The following describes two proteins that form a bound complex.

Sequence of protein 2:
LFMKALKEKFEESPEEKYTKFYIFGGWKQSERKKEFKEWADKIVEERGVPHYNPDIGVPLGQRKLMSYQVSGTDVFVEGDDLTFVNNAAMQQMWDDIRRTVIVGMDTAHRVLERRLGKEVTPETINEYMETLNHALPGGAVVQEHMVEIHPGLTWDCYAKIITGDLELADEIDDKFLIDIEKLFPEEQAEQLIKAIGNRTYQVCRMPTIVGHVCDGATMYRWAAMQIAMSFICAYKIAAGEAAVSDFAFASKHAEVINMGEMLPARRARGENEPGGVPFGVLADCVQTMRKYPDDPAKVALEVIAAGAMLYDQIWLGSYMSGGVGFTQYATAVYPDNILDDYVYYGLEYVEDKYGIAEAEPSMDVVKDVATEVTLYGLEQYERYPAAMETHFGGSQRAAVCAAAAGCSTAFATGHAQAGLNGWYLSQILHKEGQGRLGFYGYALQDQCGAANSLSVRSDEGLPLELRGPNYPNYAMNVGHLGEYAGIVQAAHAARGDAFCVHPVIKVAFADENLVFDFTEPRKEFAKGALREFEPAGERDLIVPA

Sequence of protein 1:
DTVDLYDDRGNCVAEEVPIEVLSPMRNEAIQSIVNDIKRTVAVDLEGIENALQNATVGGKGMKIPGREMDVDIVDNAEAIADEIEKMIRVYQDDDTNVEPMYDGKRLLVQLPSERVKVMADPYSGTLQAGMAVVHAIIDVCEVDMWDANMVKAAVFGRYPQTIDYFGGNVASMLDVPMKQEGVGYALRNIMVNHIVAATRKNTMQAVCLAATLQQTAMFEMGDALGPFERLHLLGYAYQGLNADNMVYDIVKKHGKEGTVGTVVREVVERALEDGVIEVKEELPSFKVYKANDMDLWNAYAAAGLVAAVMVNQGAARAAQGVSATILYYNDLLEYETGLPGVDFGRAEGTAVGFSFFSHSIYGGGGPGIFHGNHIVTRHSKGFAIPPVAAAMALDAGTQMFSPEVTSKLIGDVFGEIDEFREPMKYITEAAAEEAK

Interface contacts:
Residue D466 in protein 2 is in contact with residue R384 in protein 1 (closest heavy-atom distance 2.9 Å).
Residue Q454 in protein 2 interacts with residue R352 in protein 1 (closest heavy-atom distance 4.0 Å).
Residue Y449 in protein 2 interacts with residue V358 in protein 1 (closest heavy-atom distance 4.0 Å).
Residue S465 in protein 2 is in contact with residue K387 in protein 1 (closest heavy-atom distance 3.9 Å).
Residue A272 in protein 2 interacts with residue M184 in protein 1 (closest heavy-atom distance 3.2 Å).
Residue P479 in protein 2 contacts residue H385 in protein 1 (closest heavy-atom distance 2.9 Å).
Residue S465 in protein 2 is in contact with residue D229 in protein 1 (closest heavy-atom distance 2.8 Å).
Residue K438 in protein 2 interacts with residue D337 in protein 1 (closest heavy-atom distance 2.8 Å).
Residue R273 in protein 2 interacts with residue E187 in protein 1 (closest heavy-atom distance 4.0 Å).
Residue M483 in protein 2 is in contact with residue V382 in protein 1 (closest heavy-atom distance 3.8 Å).
Residue R464 in protein 2 is in contact with residue D229 in protein 1 (closest heavy-atom distance 3.0 Å).
Residue L451 in protein 2 interacts with residue V382 in protein 1 (closest heavy-atom distance 4.1 Å).
Residue E467 in protein 2 interacts with residue K387 in protein 1 (closest heavy-atom distance 2.9 Å).
Residue A458 in protein 2 is in contact with residue R352 in protein 1 (closest heavy-atom distance 4.0 Å).
Residue R464 in protein 2 interacts with residue F234 in protein 1 (closest heavy-atom distance 3.2 Å).
Residue A482 in protein 2 contacts residue I381 in protein 1 (closest heavy-atom distance 3.8 Å).
Residue M483 in protein 2 interacts with residue H385 in protein 1 (closest heavy-atom distance 3.2 Å).
Residue Q454 in protein 2 contacts residue G355 in protein 1 (closest heavy-atom distance 3.8 Å).
Residue R464 in protein 2 contacts residue K387 in protein 1 (closest heavy-atom distance 3.8 Å).
Residue E439 in protein 2 interacts with residue Y341 in protein 1 (closest heavy-atom distance 3.4 Å).
Residue D466 in protein 2 interacts with residue K387 in protein 1 (closest heavy-atom distance 2.8 Å).
Residue M483 in protein 2 is in contact with residue F363 in protein 1 (closest heavy-atom distance 3.7 Å).
Residue C455 in protein 2 contacts residue G355 in protein 1 (closest heavy-atom distance 3.8 Å).
Residue F446 in protein 2 interacts with residue F362 in protein 1 (closest heavy-atom distance 3.6 Å).
Residue R273 in protein 2 contacts residue I381 in protein 1 (closest heavy-atom distance 3.8 Å).
Residue G448 in protein 2 is in contact with residue V358 in protein 1 (closest heavy-atom distance 3.4 Å).
Residue R273 in protein 2 contacts residue H377 in protein 1 (closest heavy-atom distance 3.8 Å).
Residue A272 in protein 2 interacts with residue K185 in protein 1 (closest heavy-atom distance 3.8 Å).
Residue P479 in protein 2 interacts with residue R384 in protein 1 (closest heavy-atom distance 3.4 Å).
Residue N459 in protein 2 contacts residue R352 in protein 1 (closest heavy-atom distance 3.1 Å).
Residue R274 in protein 2 is in contact with residue E187 in protein 1 (closest heavy-atom distance 2.8 Å).
Residue Y447 in protein 2 contacts residue S361 in protein 1 (closest heavy-atom distance 3.4 Å).
Residue R464 in protein 2 interacts with residue H238 in protein 1 (closest heavy-atom distance 3.2 Å).
Residue P479 in protein 2 is in contact with residue I381 in protein 1 (closest heavy-atom distance 3.7 Å).
Residue Q454 in protein 2 contacts residue G351 in protein 1 (closest heavy-atom distance 3.2 Å).
Residue R464 in protein 2 contacts residue R352 in protein 1 (closest heavy-atom distance 3.2 Å).
Residue L451 in protein 2 is in contact with residue G355 in protein 1 (closest heavy-atom distance 3.3 Å).
Residue L451 in protein 2 contacts residue V358 in protein 1 (closest heavy-atom distance 3.5 Å).
Residue L451 in protein 2 is in contact with residue G359 in protein 1 (closest heavy-atom distance 3.4 Å).
Residue S465 in protein 2 is in contact with residue M227 in protein 1 (closest heavy-atom distance 3.8 Å).
Residue A450 in protein 2 is in contact with residue V358 in protein 1 (closest heavy-atom distance 3.6 Å).
Residue C455 in protein 2 is in contact with residue G351 in protein 1 (closest heavy-atom distance 4.2 Å).
Residue R273 in protein 2 contacts residue H380 in protein 1 (closest heavy-atom distance 3.3 Å).
Residue Y447 in protein 2 contacts residue H365 in protein 1 (closest heavy-atom distance 3.5 Å).
Residue C455 in protein 2 interacts with residue R352 in protein 1 (closest heavy-atom distance 3.6 Å).
Residue A458 in protein 2 is in contact with residue F350 in protein 1 (closest heavy-atom distance 3.5 Å).
Residue R274 in protein 2 interacts with residue I381 in protein 1 (closest heavy-atom distance 3.0 Å).
Residue E467 in protein 2 interacts with residue R352 in protein 1 (closest heavy-atom distance 3.5 Å).
Residue L451 in protein 2 contacts residue H385 in protein 1 (closest heavy-atom distance 3.8 Å).
Residue K438 in protein 2 contacts residue E354 in protein 1 (closest heavy-atom distance 4.2 Å).
Residue Y447 in protein 2 contacts residue F362 in protein 1 (closest heavy-atom distance 3.7 Å).
Residue G448 in protein 2 contacts residue F362 in protein 1 (closest heavy-atom distance 3.2 Å).
Residue Q454 in protein 2 interacts with residue E354 in protein 1 (closest heavy-atom distance 3.8 Å).
Residue M483 in protein 2 is in contact with residue I381 in protein 1 (closest heavy-atom distance 3.2 Å).
Residue N480 in protein 2 interacts with residue H385 in protein 1 (closest heavy-atom distance 2.7 Å).
Residue S328 in protein 2 interacts with residue Y368 in protein 1 (closest heavy-atom distance 3.9 Å).
Residue D466 in protein 2 contacts residue Y191 in protein 1 (closest heavy-atom distance 3.2 Å).
Residue F333 in protein 2 is in contact with residue Y368 in protein 1 (closest heavy-atom distance 3.6 Å).
Residue N484 in protein 2 interacts with residue F362 in protein 1 (closest heavy-atom distance 3.8 Å).
Residue Y447 in protein 2 contacts residue V358 in protein 1 (closest heavy-atom distance 3.3 Å).